Sequence of the first protein:
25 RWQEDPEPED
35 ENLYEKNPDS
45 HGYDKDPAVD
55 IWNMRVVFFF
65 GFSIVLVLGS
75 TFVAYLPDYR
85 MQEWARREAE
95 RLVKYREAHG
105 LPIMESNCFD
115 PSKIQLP

Sequence of the second protein:
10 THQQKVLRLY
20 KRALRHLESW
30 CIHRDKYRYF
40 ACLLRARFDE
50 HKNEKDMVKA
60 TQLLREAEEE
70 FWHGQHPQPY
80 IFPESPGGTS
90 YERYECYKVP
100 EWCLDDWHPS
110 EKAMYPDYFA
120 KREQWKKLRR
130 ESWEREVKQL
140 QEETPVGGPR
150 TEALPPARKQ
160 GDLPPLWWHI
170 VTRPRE

These two protein chains interact to form a complex.

Contacts between the two chains:
Residue P108 in the second protein contacts residue D43 in the first protein (closest heavy-atom distance 3.8 Å).